Sequence of the second protein:
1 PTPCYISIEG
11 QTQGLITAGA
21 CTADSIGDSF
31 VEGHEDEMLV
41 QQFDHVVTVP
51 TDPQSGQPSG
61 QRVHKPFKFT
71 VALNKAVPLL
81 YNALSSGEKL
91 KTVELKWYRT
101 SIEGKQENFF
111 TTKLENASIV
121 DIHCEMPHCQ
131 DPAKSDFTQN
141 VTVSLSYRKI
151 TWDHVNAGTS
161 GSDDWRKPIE

These two protein chains interact to form a complex.

Residue-level contacts at the interface:
Residue E419 in the first protein contacts residue G14 in the second protein (closest heavy-atom distance 3.8 Å).
Residue E419 in the first protein interacts with residue T12 in the second protein (closest heavy-atom distance 4.3 Å).
Residue N420 in the first protein contacts residue T12 in the second protein (closest heavy-atom distance 3.2 Å).
Residue Q418 in the first protein contacts residue N82 in the second protein (closest heavy-atom distance 4.1 Å).
Residue Q418 in the first protein is in contact with residue Q13 in the second protein (closest heavy-atom distance 4.5 Å).
Residue N420 in the first protein is in contact with residue Q13 in the second protein (closest heavy-atom distance 4.3 Å).
Residue E419 in the first protein contacts residue Q13 in the second protein (closest heavy-atom distance 3.2 Å).
Residue Q418 in the first protein interacts with residue L79 in the second protein (closest heavy-atom distance 3.5 Å).
Residue D417 in the first protein is in contact with residue K75 in the second protein (closest heavy-atom distance 2.7 Å).
Residue K412 in the first protein is in contact with residue D24 in the second protein (closest heavy-atom distance 3.1 Å).

Sequence of the first protein:
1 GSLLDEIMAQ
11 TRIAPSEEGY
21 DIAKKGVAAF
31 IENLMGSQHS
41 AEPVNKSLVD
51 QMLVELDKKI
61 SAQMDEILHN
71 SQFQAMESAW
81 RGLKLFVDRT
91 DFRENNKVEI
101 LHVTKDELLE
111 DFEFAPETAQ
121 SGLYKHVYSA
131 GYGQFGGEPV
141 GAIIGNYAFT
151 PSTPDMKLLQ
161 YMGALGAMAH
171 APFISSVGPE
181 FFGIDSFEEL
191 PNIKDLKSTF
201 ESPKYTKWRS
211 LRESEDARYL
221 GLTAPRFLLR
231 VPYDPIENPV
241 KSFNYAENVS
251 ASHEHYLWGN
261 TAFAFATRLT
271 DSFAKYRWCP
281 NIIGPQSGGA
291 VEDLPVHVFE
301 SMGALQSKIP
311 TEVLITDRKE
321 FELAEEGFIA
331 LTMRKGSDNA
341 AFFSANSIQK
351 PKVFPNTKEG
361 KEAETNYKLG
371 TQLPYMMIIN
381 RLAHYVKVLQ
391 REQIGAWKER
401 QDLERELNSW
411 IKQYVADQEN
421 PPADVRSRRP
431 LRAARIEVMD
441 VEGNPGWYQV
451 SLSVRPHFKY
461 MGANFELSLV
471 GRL